Sequence of the second protein:
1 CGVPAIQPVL

Residue-level contacts at the interface:
Residue P9 in the first protein contacts residue I6 in the second protein (closest heavy-atom distance 3.6 Å).
Residue W14 in the first protein interacts with residue G2 in the second protein (closest heavy-atom distance 3.9 Å).
Residue S11 in the first protein contacts residue Q7 in the second protein (closest heavy-atom distance 3.8 Å).
Residue V106 in the first protein is in contact with residue G2 in the second protein (closest heavy-atom distance 4.1 Å).
Residue V106 in the first protein contacts residue C1 in the second protein (closest heavy-atom distance 4.0 Å).
Residue W14 in the first protein is in contact with residue V3 in the second protein (closest heavy-atom distance 4.5 Å).
Residue W12 in the first protein is in contact with residue L10 in the second protein (closest heavy-atom distance 4.2 Å).
Residue A105 in the first protein interacts with residue C1 in the second protein (closest heavy-atom distance 3.6 Å).
Residue S11 in the first protein interacts with residue P8 in the second protein (closest heavy-atom distance 3.3 Å).
Residue G10 in the first protein interacts with residue I6 in the second protein (closest heavy-atom distance 3.9 Å).
Residue A105 in the first protein interacts with residue G2 in the second protein (closest heavy-atom distance 2.9 Å).
Residue L108 in the first protein contacts residue C1 in the second protein (closest heavy-atom distance 5.0 Å).
Residue S104 in the first protein contacts residue P4 in the second protein (closest heavy-atom distance 4.9 Å).
Residue A105 in the first protein contacts residue V3 in the second protein (closest heavy-atom distance 4.9 Å).
Residue V8 in the first protein contacts residue I6 in the second protein (closest heavy-atom distance 3.9 Å).
Residue S11 in the first protein contacts residue V9 in the second protein (closest heavy-atom distance 5.0 Å).
Residue S11 in the first protein contacts residue I6 in the second protein (closest heavy-atom distance 3.1 Å).
Residue V8 in the first protein contacts residue V9 in the second protein (closest heavy-atom distance 3.8 Å).
Residue C107 in the first protein is in contact with residue C1 in the second protein (closest heavy-atom distance 2.0 Å).
Residue S11 in the first protein contacts residue P4 in the second protein (closest heavy-atom distance 3.5 Å).
Residue E5 in the first protein contacts residue L10 in the second protein (closest heavy-atom distance 4.0 Å).
Residue E5 in the first protein is in contact with residue V9 in the second protein (closest heavy-atom distance 4.5 Å).
Residue C107 in the first protein is in contact with residue G2 in the second protein (closest heavy-atom distance 3.4 Å).
Residue W14 in the first protein contacts residue P4 in the second protein (closest heavy-atom distance 3.6 Å).
Residue V8 in the first protein interacts with residue Q7 in the second protein (closest heavy-atom distance 4.3 Å).
Residue T102 in the first protein interacts with residue I6 in the second protein (closest heavy-atom distance 3.9 Å).
Residue Q101 in the first protein is in contact with residue A5 in the second protein (closest heavy-atom distance 3.8 Å).
Residue P13 in the first protein interacts with residue P4 in the second protein (closest heavy-atom distance 3.6 Å).
Residue V8 in the first protein contacts residue P8 in the second protein (closest heavy-atom distance 4.8 Å).
Residue W12 in the first protein is in contact with residue P8 in the second protein (closest heavy-atom distance 3.3 Å).
Residue Q101 in the first protein interacts with residue I6 in the second protein (closest heavy-atom distance 4.4 Å).
Residue V122 in the first protein interacts with residue L10 in the second protein (closest heavy-atom distance 3.9 Å).

Sequence of the first protein:
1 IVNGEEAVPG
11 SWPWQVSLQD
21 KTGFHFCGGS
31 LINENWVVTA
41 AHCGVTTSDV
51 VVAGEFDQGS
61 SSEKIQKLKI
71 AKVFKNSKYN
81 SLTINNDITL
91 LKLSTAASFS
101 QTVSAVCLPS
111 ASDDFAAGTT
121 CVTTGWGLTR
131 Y

These two protein chains interact to form a complex.